These two protein chains interact to form a complex.

Sequence of chain B:
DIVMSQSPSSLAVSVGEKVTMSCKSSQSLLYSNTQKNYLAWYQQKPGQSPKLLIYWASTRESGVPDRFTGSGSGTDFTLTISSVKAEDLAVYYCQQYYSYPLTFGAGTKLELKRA

Residue-level contacts at the interface:
Residue D431 in chain A is in contact with residue K18 in chain B (closest heavy-atom distance 4.9 Å).

Sequence of chain A:
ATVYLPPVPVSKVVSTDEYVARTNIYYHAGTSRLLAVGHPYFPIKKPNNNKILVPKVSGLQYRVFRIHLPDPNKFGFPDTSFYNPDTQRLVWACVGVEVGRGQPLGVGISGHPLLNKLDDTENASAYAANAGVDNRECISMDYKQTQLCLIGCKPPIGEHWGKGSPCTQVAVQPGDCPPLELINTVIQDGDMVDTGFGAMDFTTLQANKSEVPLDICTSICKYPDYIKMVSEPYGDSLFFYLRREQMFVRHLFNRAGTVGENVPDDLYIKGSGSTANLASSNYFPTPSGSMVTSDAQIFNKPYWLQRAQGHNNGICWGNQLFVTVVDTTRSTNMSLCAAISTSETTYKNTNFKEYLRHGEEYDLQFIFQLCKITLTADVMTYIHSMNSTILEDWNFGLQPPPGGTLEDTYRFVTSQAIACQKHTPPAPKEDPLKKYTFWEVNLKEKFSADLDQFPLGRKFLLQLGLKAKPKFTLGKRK